Contacts between the two chains:
Residue R48 in the first protein is in contact with residue K77 in the second protein (closest heavy-atom distance 3.7 Å).
Residue G66 in the first protein is in contact with residue M96 in the second protein (closest heavy-atom distance 4.1 Å).
Residue L59 in the first protein interacts with residue F85 in the second protein (closest heavy-atom distance 3.4 Å).
Residue K73 in the first protein interacts with residue D104 in the second protein (closest heavy-atom distance 4.4 Å).
Residue R43 in the first protein is in contact with residue V71 in the second protein (closest heavy-atom distance 3.5 Å).
Residue K67 in the first protein contacts residue M96 in the second protein (closest heavy-atom distance 4.7 Å).
Residue I69 in the first protein contacts residue R100 in the second protein (closest heavy-atom distance 4.2 Å).
Residue P46 in the first protein is in contact with residue V71 in the second protein (closest heavy-atom distance 3.9 Å).
Residue R77 in the first protein interacts with residue R100 in the second protein (closest heavy-atom distance 4.3 Å).
Residue K73 in the first protein contacts residue R100 in the second protein (closest heavy-atom distance 3.3 Å).
Residue L59 in the first protein contacts residue G89 in the second protein (closest heavy-atom distance 3.7 Å).
Residue I45 in the first protein interacts with residue V71 in the second protein (closest heavy-atom distance 4.6 Å).
Residue L58 in the first protein interacts with residue I86 in the second protein (closest heavy-atom distance 4.9 Å).
Residue I80 in the first protein interacts with residue V111 in the second protein (closest heavy-atom distance 3.8 Å).
Residue R77 in the first protein interacts with residue F107 in the second protein (closest heavy-atom distance 2.9 Å).
Residue R77 in the first protein is in contact with residue D104 in the second protein (closest heavy-atom distance 2.2 Å).
Residue K51 in the first protein interacts with residue I75 in the second protein (closest heavy-atom distance 3.2 Å).
Residue E70 in the first protein is in contact with residue L103 in the second protein (closest heavy-atom distance 3.2 Å).
Residue K51 in the first protein contacts residue T79 in the second protein (closest heavy-atom distance 2.6 Å).
Residue R48 in the first protein interacts with residue E74 in the second protein (closest heavy-atom distance 2.9 Å).
Residue E81 in the first protein interacts with residue V111 in the second protein (closest heavy-atom distance 4.6 Å).
Residue W63 in the first protein is in contact with residue Y92 in the second protein (closest heavy-atom distance 4.2 Å).
Residue E70 in the first protein interacts with residue R100 in the second protein (closest heavy-atom distance 3.2 Å).
Residue I45 in the first protein interacts with residue D78 in the second protein (closest heavy-atom distance 3.6 Å).
Residue K51 in the first protein contacts residue M82 in the second protein (closest heavy-atom distance 3.6 Å).
Residue I45 in the first protein is in contact with residue I75 in the second protein (closest heavy-atom distance 3.7 Å).
Residue P46 in the first protein is in contact with residue H67 in the second protein (closest heavy-atom distance 3.3 Å).
Residue K51 in the first protein interacts with residue D78 in the second protein (closest heavy-atom distance 4.0 Å).
Residue I80 in the first protein is in contact with residue F107 in the second protein (closest heavy-atom distance 4.7 Å).
Residue A55 in the first protein contacts residue M82 in the second protein (closest heavy-atom distance 3.9 Å).
Residue E81 in the first protein contacts residue F107 in the second protein (closest heavy-atom distance 4.4 Å).
Residue P46 in the first protein is in contact with residue I75 in the second protein (closest heavy-atom distance 3.8 Å).
Residue I80 in the first protein contacts residue K115 in the second protein (closest heavy-atom distance 5.0 Å).
Residue R48 in the first protein is in contact with residue D78 in the second protein (closest heavy-atom distance 2.9 Å).
Residue A56 in the first protein contacts residue F85 in the second protein (closest heavy-atom distance 4.3 Å).
Residue E70 in the first protein contacts residue M96 in the second protein (closest heavy-atom distance 4.8 Å).
Residue W63 in the first protein contacts residue M96 in the second protein (closest heavy-atom distance 3.9 Å).
Residue A55 in the first protein is in contact with residue I86 in the second protein (closest heavy-atom distance 4.3 Å).
Residue G84 in the first protein interacts with residue K115 in the second protein (closest heavy-atom distance 4.5 Å).
Residue R78 in the first protein is in contact with residue F107 in the second protein (closest heavy-atom distance 4.4 Å).
Residue L58 in the first protein is in contact with residue F90 in the second protein (closest heavy-atom distance 4.4 Å).
Residue R43 in the first protein interacts with residue T70 in the second protein (closest heavy-atom distance 4.8 Å).
Residue E81 in the first protein interacts with residue Y110 in the second protein (closest heavy-atom distance 2.6 Å).
Residue M62 in the first protein is in contact with residue M96 in the second protein (closest heavy-atom distance 4.9 Å).
Residue R77 in the first protein is in contact with residue L103 in the second protein (closest heavy-atom distance 4.1 Å).
Residue W63 in the first protein contacts residue C93 in the second protein (closest heavy-atom distance 4.5 Å).
Residue I80 in the first protein contacts residue N108 in the second protein (closest heavy-atom distance 4.5 Å).
Residue M62 in the first protein is in contact with residue F90 in the second protein (closest heavy-atom distance 3.5 Å).
Residue A55 in the first protein is in contact with residue F85 in the second protein (closest heavy-atom distance 4.1 Å).
Residue L59 in the first protein is in contact with residue F90 in the second protein (closest heavy-atom distance 4.6 Å).
Residue M62 in the first protein interacts with residue C93 in the second protein (closest heavy-atom distance 3.7 Å).
Residue R43 in the first protein contacts residue S68 in the second protein (closest heavy-atom distance 3.7 Å).
Residue L59 in the first protein interacts with residue I86 in the second protein (closest heavy-atom distance 4.1 Å).
Residue I45 in the first protein contacts residue E74 in the second protein (closest heavy-atom distance 3.7 Å).

These two protein chains interact to form a complex.

Sequence of the second protein:
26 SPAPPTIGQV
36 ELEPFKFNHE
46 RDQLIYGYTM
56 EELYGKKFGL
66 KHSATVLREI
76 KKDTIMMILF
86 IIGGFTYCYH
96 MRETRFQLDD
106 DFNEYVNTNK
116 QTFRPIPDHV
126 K

Sequence of the first protein:
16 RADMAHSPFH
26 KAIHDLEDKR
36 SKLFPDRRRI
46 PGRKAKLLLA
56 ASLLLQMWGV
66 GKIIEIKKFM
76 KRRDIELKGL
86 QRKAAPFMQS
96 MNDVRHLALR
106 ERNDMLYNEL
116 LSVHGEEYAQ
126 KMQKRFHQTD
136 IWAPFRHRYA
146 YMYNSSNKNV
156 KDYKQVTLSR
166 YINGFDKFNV